The following describes two proteins that form a bound complex.

Sequence of the second protein:
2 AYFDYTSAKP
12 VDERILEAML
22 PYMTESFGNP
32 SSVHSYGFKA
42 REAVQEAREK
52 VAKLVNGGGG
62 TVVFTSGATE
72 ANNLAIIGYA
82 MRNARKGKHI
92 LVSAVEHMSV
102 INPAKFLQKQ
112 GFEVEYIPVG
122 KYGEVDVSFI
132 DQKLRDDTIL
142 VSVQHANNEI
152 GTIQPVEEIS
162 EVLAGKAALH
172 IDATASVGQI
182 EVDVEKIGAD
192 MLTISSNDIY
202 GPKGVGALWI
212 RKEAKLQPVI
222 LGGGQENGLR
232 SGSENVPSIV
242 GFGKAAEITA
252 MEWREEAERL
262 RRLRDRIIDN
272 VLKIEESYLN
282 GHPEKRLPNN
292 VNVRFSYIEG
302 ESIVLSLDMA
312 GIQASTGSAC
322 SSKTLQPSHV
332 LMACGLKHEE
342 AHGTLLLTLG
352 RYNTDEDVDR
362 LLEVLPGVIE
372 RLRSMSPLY

Residue-level contacts at the interface:
Residue H343 in the second protein interacts with residue C33 in the first protein (closest heavy-atom distance 2.6 Å).
Residue S377 in the second protein is in contact with residue F56 in the first protein (closest heavy-atom distance 3.9 Å).
Residue E302 in the second protein is in contact with residue K99 in the first protein (closest heavy-atom distance 2.7 Å).
Residue M376 in the second protein contacts residue T55 in the first protein (closest heavy-atom distance 2.8 Å).
Residue I299 in the second protein is in contact with residue F56 in the first protein (closest heavy-atom distance 3.5 Å).
Residue E302 in the second protein contacts residue A60 in the first protein (closest heavy-atom distance 4.2 Å).
Residue E300 in the second protein is in contact with residue F56 in the first protein (closest heavy-atom distance 3.9 Å).
Residue L326 in the second protein is in contact with residue Q98 in the first protein (closest heavy-atom distance 4.6 Å).
Residue M376 in the second protein interacts with residue P13 in the first protein (closest heavy-atom distance 4.5 Å).
Residue S377 in the second protein contacts residue K18 in the first protein (closest heavy-atom distance 4.2 Å).
Residue E302 in the second protein is in contact with residue Y2 in the first protein (closest heavy-atom distance 2.8 Å).
Residue L326 in the second protein is in contact with residue V32 in the first protein (closest heavy-atom distance 3.5 Å).
Residue C321 in the second protein contacts residue K99 in the first protein (closest heavy-atom distance 2.9 Å).
Residue M310 in the second protein interacts with residue F7 in the first protein (closest heavy-atom distance 3.4 Å).
Residue M376 in the second protein contacts residue I62 in the first protein (closest heavy-atom distance 3.5 Å).
Residue P378 in the second protein contacts residue T55 in the first protein (closest heavy-atom distance 3.4 Å).
Residue M310 in the second protein interacts with residue Q11 in the first protein (closest heavy-atom distance 3.1 Å).
Residue E302 in the second protein interacts with residue A59 in the first protein (closest heavy-atom distance 3.1 Å).
Residue S377 in the second protein is in contact with residue T55 in the first protein (closest heavy-atom distance 3.9 Å).
Residue S303 in the second protein is in contact with residue F10 in the first protein (closest heavy-atom distance 3.6 Å).
Residue P378 in the second protein is in contact with residue K18 in the first protein (closest heavy-atom distance 4.5 Å).
Residue E300 in the second protein contacts residue G57 in the first protein (closest heavy-atom distance 3.4 Å).
Residue M376 in the second protein is in contact with residue Q54 in the first protein (closest heavy-atom distance 3.4 Å).
Residue L306 in the second protein is in contact with residue Y2 in the first protein (closest heavy-atom distance 4.1 Å).
Residue E300 in the second protein is in contact with residue A59 in the first protein (closest heavy-atom distance 4.7 Å).
Residue S375 in the second protein is in contact with residue V16 in the first protein (closest heavy-atom distance 4.7 Å).
Residue C321 in the second protein interacts with residue C33 in the first protein (closest heavy-atom distance 3.9 Å).
Residue L306 in the second protein interacts with residue F7 in the first protein (closest heavy-atom distance 3.7 Å).
Residue L379 in the second protein interacts with residue F56 in the first protein (closest heavy-atom distance 3.6 Å).
Residue S303 in the second protein contacts residue G57 in the first protein (closest heavy-atom distance 2.9 Å).
Residue L306 in the second protein contacts residue F10 in the first protein (closest heavy-atom distance 3.7 Å).
Residue M376 in the second protein interacts with residue V16 in the first protein (closest heavy-atom distance 3.5 Å).
Residue H343 in the second protein interacts with residue G34 in the first protein (closest heavy-atom distance 4.4 Å).
Residue S375 in the second protein is in contact with residue Q54 in the first protein (closest heavy-atom distance 3.1 Å).
Residue L373 in the second protein is in contact with residue I62 in the first protein (closest heavy-atom distance 4.1 Å).
Residue E302 in the second protein contacts residue C58 in the first protein (closest heavy-atom distance 3.1 Å).
Residue L326 in the second protein contacts residue H101 in the first protein (closest heavy-atom distance 3.9 Å).
Residue P378 in the second protein contacts residue T38 in the first protein (closest heavy-atom distance 4.2 Å).
Residue K324 in the second protein contacts residue Q98 in the first protein (closest heavy-atom distance 4.6 Å).
Residue M310 in the second protein is in contact with residue F10 in the first protein (closest heavy-atom distance 4.3 Å).
Residue P378 in the second protein interacts with residue Q54 in the first protein (closest heavy-atom distance 3.7 Å).
Residue L306 in the second protein is in contact with residue A59 in the first protein (closest heavy-atom distance 3.8 Å).
Residue S303 in the second protein interacts with residue A59 in the first protein (closest heavy-atom distance 3.4 Å).
Residue C321 in the second protein interacts with residue C58 in the first protein (closest heavy-atom distance 4.2 Å).
Residue S303 in the second protein is in contact with residue I62 in the first protein (closest heavy-atom distance 3.8 Å).
Residue A320 in the second protein contacts residue C33 in the first protein (closest heavy-atom distance 4.8 Å).
Residue Y298 in the second protein interacts with residue F56 in the first protein (closest heavy-atom distance 3.3 Å).
Residue Y380 in the second protein is in contact with residue K18 in the first protein (closest heavy-atom distance 3.3 Å).
Residue L326 in the second protein interacts with residue C33 in the first protein (closest heavy-atom distance 4.7 Å).
Residue M376 in the second protein interacts with residue F53 in the first protein (closest heavy-atom distance 3.2 Å).
Residue S303 in the second protein is in contact with residue C58 in the first protein (closest heavy-atom distance 3.1 Å).
Residue P378 in the second protein contacts residue L36 in the first protein (closest heavy-atom distance 3.8 Å).
Residue M376 in the second protein is in contact with residue F56 in the first protein (closest heavy-atom distance 4.8 Å).
Residue L379 in the second protein interacts with residue L36 in the first protein (closest heavy-atom distance 4.0 Å).
Residue P378 in the second protein interacts with residue F56 in the first protein (closest heavy-atom distance 3.5 Å).
Residue S307 in the second protein is in contact with residue F10 in the first protein (closest heavy-atom distance 3.7 Å).
Residue P378 in the second protein contacts residue M37 in the first protein (closest heavy-atom distance 4.7 Å).
Residue E300 in the second protein contacts residue C58 in the first protein (closest heavy-atom distance 3.0 Å).
Residue S377 in the second protein contacts residue Q54 in the first protein (closest heavy-atom distance 3.4 Å).
Residue H343 in the second protein interacts with residue F56 in the first protein (closest heavy-atom distance 4.2 Å).

Sequence of the first protein:
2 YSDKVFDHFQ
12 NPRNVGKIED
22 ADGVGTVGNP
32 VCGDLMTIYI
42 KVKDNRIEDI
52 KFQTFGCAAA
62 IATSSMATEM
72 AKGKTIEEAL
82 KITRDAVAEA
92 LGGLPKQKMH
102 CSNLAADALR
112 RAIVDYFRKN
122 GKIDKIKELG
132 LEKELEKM